Sequence of chain A:
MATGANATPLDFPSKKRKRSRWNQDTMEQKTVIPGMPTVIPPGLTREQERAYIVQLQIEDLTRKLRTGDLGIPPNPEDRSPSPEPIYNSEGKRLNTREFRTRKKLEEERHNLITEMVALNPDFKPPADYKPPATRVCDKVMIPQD

Sequence of chain B:
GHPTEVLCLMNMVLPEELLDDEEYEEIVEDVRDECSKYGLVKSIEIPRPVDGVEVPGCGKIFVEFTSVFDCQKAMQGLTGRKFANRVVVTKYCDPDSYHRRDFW

Contacts between the two chains:
Residue V39 in chain A is in contact with residue T90 in chain B (closest heavy-atom distance 3.1 Å).
Residue N23 in chain A interacts with residue K82 in chain B (closest heavy-atom distance 2.9 Å).
Residue R21 in chain A is in contact with residue F83 in chain B (closest heavy-atom distance 3.1 Å).
Residue L56 in chain A interacts with residue V89 in chain B (closest heavy-atom distance 4.2 Å).
Residue P37 in chain A is in contact with residue T79 in chain B (closest heavy-atom distance 3.9 Å).
Residue P42 in chain A is in contact with residue H2 in chain B (closest heavy-atom distance 4.0 Å).
Residue L56 in chain A contacts residue V87 in chain B (closest heavy-atom distance 4.0 Å).
Residue D60 in chain A is in contact with residue V87 in chain B (closest heavy-atom distance 3.2 Å).
Residue K15 in chain A is in contact with residue E26 in chain B (closest heavy-atom distance 3.5 Å).
Residue I40 in chain A contacts residue T90 in chain B (closest heavy-atom distance 4.3 Å).
Residue R21 in chain A interacts with residue E26 in chain B (closest heavy-atom distance 3.6 Å).
Residue S14 in chain A interacts with residue D33 in chain B (closest heavy-atom distance 4.1 Å).
Residue Q57 in chain A is in contact with residue N11 in chain B (closest heavy-atom distance 2.8 Å).
Residue R21 in chain A interacts with residue I27 in chain B (closest heavy-atom distance 3.9 Å).
Residue W22 in chain A is in contact with residue R81 in chain B (closest heavy-atom distance 2.9 Å).
Residue W22 in chain A is in contact with residue L78 in chain B (closest heavy-atom distance 3.6 Å).
Residue T38 in chain A interacts with residue V87 in chain B (closest heavy-atom distance 3.7 Å).
Residue I72 in chain A interacts with residue N85 in chain B (closest heavy-atom distance 3.4 Å).
Residue I53 in chain A interacts with residue V89 in chain B (closest heavy-atom distance 3.7 Å).
Residue K16 in chain A interacts with residue D33 in chain B (closest heavy-atom distance 4.1 Å).
Residue Q24 in chain A interacts with residue K82 in chain B (closest heavy-atom distance 3.7 Å).
Residue R46 in chain A interacts with residue W104 in chain B (closest heavy-atom distance 4.4 Å).
Residue W22 in chain A interacts with residue D30 in chain B (closest heavy-atom distance 4.4 Å).
Residue I53 in chain A interacts with residue M10 in chain B (closest heavy-atom distance 3.7 Å).
Residue K15 in chain A contacts residue E25 in chain B (closest heavy-atom distance 4.5 Å).
Residue V39 in chain A interacts with residue T79 in chain B (closest heavy-atom distance 4.3 Å).
Residue I40 in chain A contacts residue K91 in chain B (closest heavy-atom distance 3.3 Å).
Residue T38 in chain A is in contact with residue T79 in chain B (closest heavy-atom distance 2.9 Å).
Residue I40 in chain A is in contact with residue H2 in chain B (closest heavy-atom distance 3.2 Å).
Residue R50 in chain A contacts residue M10 in chain B (closest heavy-atom distance 3.6 Å).
Residue W22 in chain A contacts residue V88 in chain B (closest heavy-atom distance 3.8 Å).
Residue K15 in chain A interacts with residue E29 in chain B (closest heavy-atom distance 3.1 Å).
Residue R50 in chain A interacts with residue K60 in chain B (closest heavy-atom distance 3.6 Å).
Residue E49 in chain A is in contact with residue K91 in chain B (closest heavy-atom distance 4.0 Å).
Residue I72 in chain A interacts with residue A84 in chain B (closest heavy-atom distance 3.9 Å).
Residue R21 in chain A contacts residue E23 in chain B (closest heavy-atom distance 3.9 Å).
Residue T38 in chain A interacts with residue T90 in chain B (closest heavy-atom distance 3.2 Å).
Residue T38 in chain A is in contact with residue G80 in chain B (closest heavy-atom distance 3.9 Å).
Residue K15 in chain A interacts with residue D30 in chain B (closest heavy-atom distance 4.2 Å).
Residue R79 in chain A interacts with residue E16 in chain B (closest heavy-atom distance 4.4 Å).
Residue T38 in chain A contacts residue V89 in chain B (closest heavy-atom distance 3.1 Å).
Residue R63 in chain A contacts residue K82 in chain B (closest heavy-atom distance 3.1 Å).
Residue W22 in chain A is in contact with residue K82 in chain B (closest heavy-atom distance 3.1 Å).
Residue T38 in chain A is in contact with residue V88 in chain B (closest heavy-atom distance 3.2 Å).
Residue N23 in chain A is in contact with residue G80 in chain B (closest heavy-atom distance 4.5 Å).
Residue W22 in chain A is in contact with residue E34 in chain B (closest heavy-atom distance 3.4 Å).
Residue K64 in chain A is in contact with residue N85 in chain B (closest heavy-atom distance 4.0 Å).
Residue V39 in chain A is in contact with residue K91 in chain B (closest heavy-atom distance 4.3 Å).
Residue R21 in chain A contacts residue D30 in chain B (closest heavy-atom distance 3.7 Å).
Residue P42 in chain A is in contact with residue G1 in chain B (closest heavy-atom distance 3.4 Å).
Residue Q24 in chain A is in contact with residue G80 in chain B (closest heavy-atom distance 4.3 Å).
Residue K15 in chain A interacts with residue D33 in chain B (closest heavy-atom distance 3.7 Å).
Residue I53 in chain A contacts residue N11 in chain B (closest heavy-atom distance 4.6 Å).
Residue L70 in chain A interacts with residue N85 in chain B (closest heavy-atom distance 4.3 Å).
Residue R21 in chain A interacts with residue K82 in chain B (closest heavy-atom distance 2.8 Å).
Residue P13 in chain A contacts residue D33 in chain B (closest heavy-atom distance 4.3 Å).
Residue N23 in chain A is in contact with residue R81 in chain B (closest heavy-atom distance 3.1 Å).
Residue R19 in chain A interacts with residue D30 in chain B (closest heavy-atom distance 4.5 Å).
Residue I40 in chain A is in contact with residue V89 in chain B (closest heavy-atom distance 4.4 Å).
Residue V39 in chain A contacts residue M75 in chain B (closest heavy-atom distance 3.5 Å).

This data describes a binding interaction between two proteins.